These two protein chains interact to form a complex.

Sequence of the second protein:
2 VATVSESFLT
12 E

Contacts between the two chains:
Residue F115 in the first protein interacts with residue F9 in the second protein (closest heavy-atom distance 4.9 Å).
Residue A86 in the first protein is in contact with residue T4 in the second protein (closest heavy-atom distance 3.3 Å).
Residue G54 in the first protein contacts residue L10 in the second protein (closest heavy-atom distance 3.7 Å).
Residue C88 in the first protein interacts with residue F9 in the second protein (closest heavy-atom distance 3.3 Å).
Residue W81 in the first protein contacts residue F9 in the second protein (closest heavy-atom distance 3.6 Å).
Residue Y116 in the first protein contacts residue S8 in the second protein (closest heavy-atom distance 3.4 Å).
Residue A84 in the first protein is in contact with residue A3 in the second protein (closest heavy-atom distance 3.3 Å).
Residue S85 in the first protein is in contact with residue V2 in the second protein (closest heavy-atom distance 4.9 Å).
Residue Q89 in the first protein contacts residue E7 in the second protein (closest heavy-atom distance 3.9 Å).
Residue N50 in the first protein contacts residue F9 in the second protein (closest heavy-atom distance 3.3 Å).
Residue C88 in the first protein is in contact with residue E7 in the second protein (closest heavy-atom distance 4.1 Å).
Residue F115 in the first protein contacts residue S8 in the second protein (closest heavy-atom distance 3.8 Å).
Residue N87 in the first protein interacts with residue A3 in the second protein (closest heavy-atom distance 4.2 Å).
Residue N87 in the first protein contacts residue S6 in the second protein (closest heavy-atom distance 2.9 Å).
Residue G56 in the first protein interacts with residue F9 in the second protein (closest heavy-atom distance 2.8 Å).
Residue N87 in the first protein is in contact with residue V5 in the second protein (closest heavy-atom distance 3.5 Å).
Residue A52 in the first protein contacts residue F9 in the second protein (closest heavy-atom distance 4.9 Å).
Residue A84 in the first protein contacts residue V2 in the second protein (closest heavy-atom distance 3.9 Å).
Residue S90 in the first protein contacts residue S8 in the second protein (closest heavy-atom distance 3.8 Å).
Residue C88 in the first protein contacts residue S6 in the second protein (closest heavy-atom distance 3.9 Å).
Residue C88 in the first protein contacts residue S8 in the second protein (closest heavy-atom distance 3.1 Å).
Residue T55 in the first protein contacts residue L10 in the second protein (closest heavy-atom distance 4.2 Å).
Residue N83 in the first protein is in contact with residue A3 in the second protein (closest heavy-atom distance 3.1 Å).
Residue S85 in the first protein contacts residue T4 in the second protein (closest heavy-atom distance 3.1 Å).
Residue S90 in the first protein is in contact with residue F9 in the second protein (closest heavy-atom distance 3.2 Å).
Residue F115 in the first protein contacts residue L10 in the second protein (closest heavy-atom distance 3.6 Å).
Residue G56 in the first protein interacts with residue S8 in the second protein (closest heavy-atom distance 5.0 Å).
Residue Q89 in the first protein contacts residue V5 in the second protein (closest heavy-atom distance 3.5 Å).
Residue A86 in the first protein is in contact with residue A3 in the second protein (closest heavy-atom distance 3.6 Å).
Residue Q89 in the first protein interacts with residue S6 in the second protein (closest heavy-atom distance 2.8 Å).
Residue L113 in the first protein interacts with residue F9 in the second protein (closest heavy-atom distance 3.7 Å).
Residue G118 in the first protein interacts with residue E7 in the second protein (closest heavy-atom distance 2.7 Å).
Residue T55 in the first protein interacts with residue F9 in the second protein (closest heavy-atom distance 3.3 Å).
Residue Q124 in the first protein interacts with residue L10 in the second protein (closest heavy-atom distance 3.8 Å).
Residue C57 in the first protein interacts with residue F9 in the second protein (closest heavy-atom distance 4.5 Å).
Residue Y116 in the first protein interacts with residue E7 in the second protein (closest heavy-atom distance 3.7 Å).
Residue L113 in the first protein interacts with residue L10 in the second protein (closest heavy-atom distance 3.8 Å).
Residue N87 in the first protein is in contact with residue T4 in the second protein (closest heavy-atom distance 2.7 Å).
Residue S85 in the first protein is in contact with residue A3 in the second protein (closest heavy-atom distance 3.5 Å).
Residue G54 in the first protein contacts residue F9 in the second protein (closest heavy-atom distance 4.6 Å).
Residue S117 in the first protein interacts with residue E7 in the second protein (closest heavy-atom distance 3.4 Å).
Residue G56 in the first protein interacts with residue L10 in the second protein (closest heavy-atom distance 4.8 Å).

Sequence of the first protein:
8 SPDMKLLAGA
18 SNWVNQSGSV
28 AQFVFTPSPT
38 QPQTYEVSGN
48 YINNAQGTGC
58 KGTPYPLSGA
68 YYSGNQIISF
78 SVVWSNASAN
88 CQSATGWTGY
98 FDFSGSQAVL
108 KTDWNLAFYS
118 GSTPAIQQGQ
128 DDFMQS